Sequence of the first protein:
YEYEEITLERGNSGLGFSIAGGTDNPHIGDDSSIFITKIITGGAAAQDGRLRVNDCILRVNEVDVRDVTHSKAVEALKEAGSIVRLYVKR

This data describes a binding interaction between two proteins.

Sequence of the second protein:
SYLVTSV

Residue-level contacts at the interface:
Residue L86 in the first protein is in contact with residue V11 in the second protein (closest heavy-atom distance 4.0 Å).
Residue G23 in the first protein contacts residue V11 in the second protein (closest heavy-atom distance 3.6 Å).
Residue V83 in the first protein is in contact with residue V11 in the second protein (closest heavy-atom distance 4.8 Å).
Residue A29 in the first protein interacts with residue L7 in the second protein (closest heavy-atom distance 3.8 Å).
Residue I28 in the first protein is in contact with residue S10 in the second protein (closest heavy-atom distance 4.9 Å).
Residue G25 in the first protein interacts with residue V11 in the second protein (closest heavy-atom distance 3.2 Å).
Residue H79 in the first protein is in contact with residue T9 in the second protein (closest heavy-atom distance 3.0 Å).
Residue I28 in the first protein interacts with residue V8 in the second protein (closest heavy-atom distance 3.4 Å).
Residue F26 in the first protein contacts residue V11 in the second protein (closest heavy-atom distance 2.7 Å).
Residue I28 in the first protein is in contact with residue L7 in the second protein (closest heavy-atom distance 4.1 Å).
Residue R19 in the first protein is in contact with residue V11 in the second protein (closest heavy-atom distance 4.7 Å).
Residue I28 in the first protein contacts residue V11 in the second protein (closest heavy-atom distance 4.2 Å).
Residue N34 in the first protein interacts with residue Y6 in the second protein (closest heavy-atom distance 4.9 Å).
Residue N34 in the first protein interacts with residue L7 in the second protein (closest heavy-atom distance 2.9 Å).
Residue L24 in the first protein contacts residue V11 in the second protein (closest heavy-atom distance 3.0 Å).
Residue P35 in the first protein is in contact with residue Y6 in the second protein (closest heavy-atom distance 3.9 Å).
Residue H79 in the first protein is in contact with residue V8 in the second protein (closest heavy-atom distance 4.1 Å).
Residue S22 in the first protein is in contact with residue V11 in the second protein (closest heavy-atom distance 4.6 Å).
Residue G30 in the first protein is in contact with residue L7 in the second protein (closest heavy-atom distance 4.3 Å).
Residue S27 in the first protein contacts residue V11 in the second protein (closest heavy-atom distance 4.3 Å).
Residue H36 in the first protein contacts residue S5 in the second protein (closest heavy-atom distance 4.9 Å).
Residue P35 in the first protein is in contact with residue S5 in the second protein (closest heavy-atom distance 3.2 Å).
Residue A29 in the first protein interacts with residue S5 in the second protein (closest heavy-atom distance 3.7 Å).
Residue F26 in the first protein interacts with residue S10 in the second protein (closest heavy-atom distance 3.7 Å).
Residue T46 in the first protein contacts residue V8 in the second protein (closest heavy-atom distance 3.3 Å).
Residue F26 in the first protein is in contact with residue T9 in the second protein (closest heavy-atom distance 4.6 Å).
Residue K87 in the first protein contacts residue V11 in the second protein (closest heavy-atom distance 4.7 Å).
Residue H79 in the first protein interacts with residue L7 in the second protein (closest heavy-atom distance 3.1 Å).
Residue S27 in the first protein contacts residue S10 in the second protein (closest heavy-atom distance 3.3 Å).
Residue V83 in the first protein interacts with residue T9 in the second protein (closest heavy-atom distance 3.5 Å).
Residue I28 in the first protein contacts residue T9 in the second protein (closest heavy-atom distance 3.0 Å).
Residue S27 in the first protein is in contact with residue V8 in the second protein (closest heavy-atom distance 4.1 Å).
Residue A29 in the first protein contacts residue V8 in the second protein (closest heavy-atom distance 3.8 Å).
Residue F44 in the first protein interacts with residue S5 in the second protein (closest heavy-atom distance 4.6 Å).
Residue S27 in the first protein is in contact with residue T9 in the second protein (closest heavy-atom distance 3.6 Å).